Sequence of the second protein:
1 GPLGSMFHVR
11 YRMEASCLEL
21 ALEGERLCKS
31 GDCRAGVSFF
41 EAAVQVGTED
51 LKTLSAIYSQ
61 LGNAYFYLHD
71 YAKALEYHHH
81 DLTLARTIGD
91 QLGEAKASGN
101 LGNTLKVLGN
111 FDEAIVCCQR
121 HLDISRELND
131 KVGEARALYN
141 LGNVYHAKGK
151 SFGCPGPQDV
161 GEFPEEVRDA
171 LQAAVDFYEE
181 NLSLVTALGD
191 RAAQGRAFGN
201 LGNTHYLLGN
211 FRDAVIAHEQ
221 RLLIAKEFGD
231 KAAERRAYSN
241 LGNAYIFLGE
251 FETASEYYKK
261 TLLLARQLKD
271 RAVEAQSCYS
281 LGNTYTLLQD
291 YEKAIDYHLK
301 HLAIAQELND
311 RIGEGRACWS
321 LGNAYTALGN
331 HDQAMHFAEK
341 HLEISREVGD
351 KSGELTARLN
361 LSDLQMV

Sequence of the first protein:
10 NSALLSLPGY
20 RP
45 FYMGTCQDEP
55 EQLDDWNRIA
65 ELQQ

Interface contacts:
Residue N63 in the second protein interacts with residue L57 in the first protein (closest heavy-atom distance 3.5 Å).
Residue N103 in the second protein is in contact with residue E55 in the first protein (closest heavy-atom distance 3.4 Å).
Residue Q60 in the second protein interacts with residue W60 in the first protein (closest heavy-atom distance 3.6 Å).
Residue F40 in the second protein contacts residue I63 in the first protein (closest heavy-atom distance 3.8 Å).
Residue I246 in the second protein interacts with residue M47 in the first protein (closest heavy-atom distance 3.6 Å).
Residue K150 in the second protein is in contact with residue C50 in the first protein (closest heavy-atom distance 3.2 Å).
Residue R236 in the second protein interacts with residue E53 in the first protein (closest heavy-atom distance 3.3 Å).
Residue A56 in the second protein is in contact with residue R62 in the first protein (closest heavy-atom distance 3.4 Å).
Residue N203 in the second protein interacts with residue Q51 in the first protein (closest heavy-atom distance 3.5 Å).
Residue R235 in the second protein is in contact with residue Q51 in the first protein (closest heavy-atom distance 2.7 Å).
Residue S59 in the second protein contacts residue R62 in the first protein (closest heavy-atom distance 3.8 Å).
Residue N63 in the second protein is in contact with residue D59 in the first protein (closest heavy-atom distance 3.4 Å).
Residue N200 in the second protein is in contact with residue E53 in the first protein (closest heavy-atom distance 3.4 Å).
Residue S239 in the second protein contacts residue Q51 in the first protein (closest heavy-atom distance 3.8 Å).
Residue F66 in the second protein interacts with residue E55 in the first protein (closest heavy-atom distance 4.2 Å).
Residue C28 in the second protein is in contact with residue W60 in the first protein (closest heavy-atom distance 3.1 Å).
Residue Y206 in the second protein contacts residue C50 in the first protein (closest heavy-atom distance 3.9 Å).
Residue E25 in the second protein contacts residue A64 in the first protein (closest heavy-atom distance 2.9 Å).
Residue Q276 in the second protein is in contact with residue Q51 in the first protein (closest heavy-atom distance 3.8 Å).
Residue A56 in the second protein is in contact with residue L66 in the first protein (closest heavy-atom distance 3.6 Å).
Residue K52 in the second protein interacts with residue L66 in the first protein (closest heavy-atom distance 4.0 Å).
Residue Q60 in the second protein is in contact with residue D59 in the first protein (closest heavy-atom distance 4.0 Å).
Residue C33 in the second protein interacts with residue W60 in the first protein (closest heavy-atom distance 4.0 Å).
Residue K106 in the second protein contacts residue E55 in the first protein (closest heavy-atom distance 3.0 Å).
Residue R236 in the second protein is in contact with residue D52 in the first protein (closest heavy-atom distance 3.8 Å).
Residue I57 in the second protein is in contact with residue I63 in the first protein (closest heavy-atom distance 4.1 Å).
Residue R136 in the second protein contacts residue Q56 in the first protein (closest heavy-atom distance 3.7 Å).
Residue N243 in the second protein is in contact with residue T49 in the first protein (closest heavy-atom distance 2.9 Å).
Residue R221 in the second protein contacts residue E53 in the first protein (closest heavy-atom distance 3.2 Å).
Residue K150 in the second protein is in contact with residue D52 in the first protein (closest heavy-atom distance 2.9 Å).
Residue S55 in the second protein is in contact with residue R62 in the first protein (closest heavy-atom distance 3.8 Å).
Residue Q60 in the second protein interacts with residue I63 in the first protein (closest heavy-atom distance 3.5 Å).
Residue F247 in the second protein is in contact with residue F45 in the first protein (closest heavy-atom distance 4.0 Å).
Residue N240 in the second protein is in contact with residue C50 in the first protein (closest heavy-atom distance 2.7 Å).
Residue N283 in the second protein interacts with residue Y46 in the first protein (closest heavy-atom distance 4.0 Å).
Residue Q60 in the second protein contacts residue R62 in the first protein (closest heavy-atom distance 3.4 Å).
Residue E25 in the second protein interacts with residue N61 in the first protein (closest heavy-atom distance 3.2 Å).
Residue K52 in the second protein is in contact with residue R62 in the first protein (closest heavy-atom distance 4.0 Å).
Residue N203 in the second protein is in contact with residue C50 in the first protein (closest heavy-atom distance 2.6 Å).
Residue Y279 in the second protein interacts with residue Y46 in the first protein (closest heavy-atom distance 3.5 Å).
Residue R236 in the second protein interacts with residue P54 in the first protein (closest heavy-atom distance 3.6 Å).
Residue K29 in the second protein contacts residue W60 in the first protein (closest heavy-atom distance 3.5 Å).
Residue L22 in the second protein interacts with residue I63 in the first protein (closest heavy-atom distance 3.6 Å).
Residue R196 in the second protein is in contact with residue E53 in the first protein (closest heavy-atom distance 3.8 Å).
Residue R316 in the second protein interacts with residue Y46 in the first protein (closest heavy-atom distance 3.1 Å).
Residue K29 in the second protein contacts residue N61 in the first protein (closest heavy-atom distance 3.0 Å).
Residue E25 in the second protein is in contact with residue I63 in the first protein (closest heavy-atom distance 2.5 Å).
Residue H146 in the second protein interacts with residue D52 in the first protein (closest heavy-atom distance 3.3 Å).
Residue L22 in the second protein interacts with residue A64 in the first protein (closest heavy-atom distance 3.5 Å).
Residue N240 in the second protein interacts with residue Q51 in the first protein (closest heavy-atom distance 3.8 Å).
Residue F247 in the second protein contacts residue M47 in the first protein (closest heavy-atom distance 3.6 Å).
Residue N203 in the second protein contacts residue D52 in the first protein (closest heavy-atom distance 3.6 Å).
Residue N200 in the second protein interacts with residue D52 in the first protein (closest heavy-atom distance 4.0 Å).
Residue E25 in the second protein is in contact with residue R62 in the first protein (closest heavy-atom distance 2.8 Å).
Residue N243 in the second protein contacts residue G48 in the first protein (closest heavy-atom distance 4.1 Å).
Residue Y206 in the second protein contacts residue M47 in the first protein (closest heavy-atom distance 3.3 Å).
Residue G199 in the second protein interacts with residue E53 in the first protein (closest heavy-atom distance 4.1 Å).
Residue R196 in the second protein interacts with residue Q56 in the first protein (closest heavy-atom distance 3.2 Å).
Residue A56 in the second protein is in contact with residue I63 in the first protein (closest heavy-atom distance 4.1 Å).
Residue E25 in the second protein is in contact with residue W60 in the first protein (closest heavy-atom distance 3.1 Å).

This data describes a binding interaction between two proteins.